Contacts between the two chains:
Residue I11 in chain B contacts residue K1 in chain A (closest heavy-atom distance 2.2 Å).
Residue R60 in chain B is in contact with residue L67 in chain A (closest heavy-atom distance 2.3 Å).
Residue I11 in chain B is in contact with residue A2 in chain A (closest heavy-atom distance 2.2 Å).
Residue E69 in chain B is in contact with residue G70 in chain A (closest heavy-atom distance 2.5 Å).
Residue M22 in chain B interacts with residue I3 in chain A (closest heavy-atom distance 3.1 Å).
Residue F18 in chain B is in contact with residue D74 in chain A (closest heavy-atom distance 0.4 Å).
Residue S67 in chain B is in contact with residue R64 in chain A (closest heavy-atom distance 2.9 Å).
Residue L26 in chain B is in contact with residue P4 in chain A (closest heavy-atom distance 2.4 Å).
Residue F70 in chain B interacts with residue A2 in chain A (closest heavy-atom distance 1.6 Å).
Residue Q24 in chain B interacts with residue P4 in chain A (closest heavy-atom distance 2.5 Å).
Residue A68 in chain B contacts residue E73 in chain A (closest heavy-atom distance 3.2 Å).
Residue G59 in chain B is in contact with residue G70 in chain A (closest heavy-atom distance 2.8 Å).
Residue K23 in chain B interacts with residue D6 in chain A (closest heavy-atom distance 1.6 Å).
Residue F70 in chain B contacts residue K1 in chain A (closest heavy-atom distance 0.7 Å).
Residue R60 in chain B is in contact with residue D69 in chain A (closest heavy-atom distance 2.7 Å).
Residue P15 in chain B is in contact with residue W75 in chain A (closest heavy-atom distance 2.7 Å).
Residue Y25 in chain B is in contact with residue K5 in chain A (closest heavy-atom distance 3.0 Å).
Residue K23 in chain B contacts residue P4 in chain A (closest heavy-atom distance 1.0 Å).
Residue R21 in chain B interacts with residue K5 in chain A (closest heavy-atom distance 0.7 Å).
Residue R58 in chain B contacts residue S71 in chain A (closest heavy-atom distance 2.6 Å).
Residue S16 in chain B contacts residue V62 in chain A (closest heavy-atom distance 1.6 Å).
Residue G19 in chain B interacts with residue D74 in chain A (closest heavy-atom distance 1.5 Å).
Residue E69 in chain B contacts residue A2 in chain A (closest heavy-atom distance 2.8 Å).
Residue R60 in chain B contacts residue Y66 in chain A (closest heavy-atom distance 2.8 Å).
Residue I61 in chain B contacts residue L67 in chain A (closest heavy-atom distance 2.7 Å).
Residue P20 in chain B interacts with residue K5 in chain A (closest heavy-atom distance 2.3 Å).
Residue G66 in chain B contacts residue R64 in chain A (closest heavy-atom distance 2.0 Å).
Residue F17 in chain B contacts residue D74 in chain A (closest heavy-atom distance 2.0 Å).
Residue M22 in chain B interacts with residue D6 in chain A (closest heavy-atom distance 2.2 Å).
Residue L26 in chain B is in contact with residue I3 in chain A (closest heavy-atom distance 2.9 Å).
Residue M22 in chain B interacts with residue P4 in chain A (closest heavy-atom distance 0.7 Å).
Residue G19 in chain B is in contact with residue W75 in chain A (closest heavy-atom distance 2.9 Å).
Residue P15 in chain B contacts residue R64 in chain A (closest heavy-atom distance 1.9 Å).
Residue R60 in chain B is in contact with residue S71 in chain A (closest heavy-atom distance 1.2 Å).
Residue M22 in chain B interacts with residue K5 in chain A (closest heavy-atom distance 0.7 Å).
Residue Q24 in chain B interacts with residue K5 in chain A (closest heavy-atom distance 2.8 Å).
Residue S16 in chain B interacts with residue W75 in chain A (closest heavy-atom distance 3.2 Å).
Residue K23 in chain B contacts residue Q7 in chain A (closest heavy-atom distance 2.5 Å).
Residue K23 in chain B is in contact with residue K5 in chain A (closest heavy-atom distance 1.9 Å).
Residue R21 in chain B is in contact with residue D6 in chain A (closest heavy-atom distance 2.6 Å).
Residue E69 in chain B interacts with residue K1 in chain A (closest heavy-atom distance 2.0 Å).
Residue P15 in chain B interacts with residue D74 in chain A (closest heavy-atom distance 2.9 Å).
Residue G59 in chain B interacts with residue F72 in chain A (closest heavy-atom distance 2.9 Å).
Residue P15 in chain B interacts with residue I63 in chain A (closest heavy-atom distance 2.5 Å).
Residue H14 in chain B interacts with residue D74 in chain A (closest heavy-atom distance 2.6 Å).
Residue E69 in chain B contacts residue S71 in chain A (closest heavy-atom distance 1.9 Å).
Residue Q24 in chain B is in contact with residue D6 in chain A (closest heavy-atom distance 2.5 Å).
Residue R60 in chain B contacts residue G70 in chain A (closest heavy-atom distance 1.4 Å).
Residue I61 in chain B interacts with residue Y66 in chain A (closest heavy-atom distance 1.0 Å).
Residue E69 in chain B contacts residue F72 in chain A (closest heavy-atom distance 3.0 Å).
Residue F18 in chain B interacts with residue I63 in chain A (closest heavy-atom distance 2.9 Å).
Residue F70 in chain B contacts residue S71 in chain A (closest heavy-atom distance 3.0 Å).
Residue P15 in chain B interacts with residue V62 in chain A (closest heavy-atom distance 2.1 Å).
Residue G59 in chain B is in contact with residue S71 in chain A (closest heavy-atom distance 1.0 Å).
Residue A68 in chain B interacts with residue F72 in chain A (closest heavy-atom distance 0.3 Å).
Residue G59 in chain B interacts with residue L67 in chain A (closest heavy-atom distance 1.8 Å).
Residue N71 in chain B interacts with residue K1 in chain A (closest heavy-atom distance 1.6 Å).
Residue F18 in chain B is in contact with residue E73 in chain A (closest heavy-atom distance 2.9 Å).
Residue P20 in chain B contacts residue R8 in chain A (closest heavy-atom distance 3.0 Å).
Residue F18 in chain B interacts with residue W75 in chain A (closest heavy-atom distance 1.1 Å).

Sequence of chain B:
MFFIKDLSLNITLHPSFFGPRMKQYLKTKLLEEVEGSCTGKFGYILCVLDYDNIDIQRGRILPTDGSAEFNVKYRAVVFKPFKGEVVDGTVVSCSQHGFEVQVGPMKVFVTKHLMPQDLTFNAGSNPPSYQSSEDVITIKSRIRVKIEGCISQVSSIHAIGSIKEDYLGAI

Sequence of chain A:
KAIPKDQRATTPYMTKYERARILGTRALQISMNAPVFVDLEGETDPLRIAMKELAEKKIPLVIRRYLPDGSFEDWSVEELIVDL

The following describes two proteins that form a bound complex.